Residue-level contacts at the interface:
Residue I40 in the first protein interacts with residue V8 in the second protein (closest heavy-atom distance 4.8 Å).
Residue P41 in the first protein interacts with residue R10 in the second protein (closest heavy-atom distance 3.2 Å).
Residue Y101 in the first protein is in contact with residue R10 in the second protein (closest heavy-atom distance 2.9 Å).
Residue E95 in the first protein interacts with residue R6 in the second protein (closest heavy-atom distance 3.5 Å).
Residue Y101 in the first protein contacts residue D11 in the second protein (closest heavy-atom distance 3.2 Å).
Residue C94 in the first protein interacts with residue H5 in the second protein (closest heavy-atom distance 3.3 Å).
Residue E95 in the first protein interacts with residue H5 in the second protein (closest heavy-atom distance 4.1 Å).
Residue Y101 in the first protein interacts with residue N12 in the second protein (closest heavy-atom distance 3.5 Å).
Residue W70 in the first protein interacts with residue V8 in the second protein (closest heavy-atom distance 4.3 Å).
Residue D42 in the first protein contacts residue R10 in the second protein (closest heavy-atom distance 3.1 Å).
Residue Y101 in the first protein is in contact with residue V8 in the second protein (closest heavy-atom distance 3.8 Å).
Residue D42 in the first protein interacts with residue L9 in the second protein (closest heavy-atom distance 3.1 Å).
Residue D42 in the first protein is in contact with residue V8 in the second protein (closest heavy-atom distance 3.8 Å).
Residue E93 in the first protein contacts residue H5 in the second protein (closest heavy-atom distance 4.1 Å).
Residue Y49 in the first protein interacts with residue V8 in the second protein (closest heavy-atom distance 3.9 Å).
Residue V39 in the first protein contacts residue V8 in the second protein (closest heavy-atom distance 4.2 Å).
Residue E95 in the first protein contacts residue V8 in the second protein (closest heavy-atom distance 3.0 Å).
Residue I40 in the first protein is in contact with residue R10 in the second protein (closest heavy-atom distance 2.0 Å).
Residue V39 in the first protein interacts with residue R10 in the second protein (closest heavy-atom distance 4.1 Å).
Residue M97 in the first protein interacts with residue V8 in the second protein (closest heavy-atom distance 3.9 Å).
Residue D96 in the first protein contacts residue R6 in the second protein (closest heavy-atom distance 4.6 Å).

Sequence of the first protein:
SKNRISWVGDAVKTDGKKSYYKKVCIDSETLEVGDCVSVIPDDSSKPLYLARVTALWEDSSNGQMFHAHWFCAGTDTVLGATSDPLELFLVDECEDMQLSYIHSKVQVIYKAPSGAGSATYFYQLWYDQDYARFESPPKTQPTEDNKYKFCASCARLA

This data describes a binding interaction between two proteins.

Sequence of the second protein:
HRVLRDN